Contacts between the two chains:
Residue E1 in the first protein is in contact with residue V141 in the second protein (closest heavy-atom distance 4.2 Å).
Residue E1 in the first protein is in contact with residue T142 in the second protein (closest heavy-atom distance 1.6 Å).
Residue E2 in the first protein interacts with residue T142 in the second protein (closest heavy-atom distance 4.1 Å).

This data describes a binding interaction between two proteins.

Sequence of the second protein:
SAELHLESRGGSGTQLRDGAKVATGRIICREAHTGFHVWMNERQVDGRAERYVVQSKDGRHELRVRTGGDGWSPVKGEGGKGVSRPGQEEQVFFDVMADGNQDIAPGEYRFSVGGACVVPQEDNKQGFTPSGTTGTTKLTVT

Sequence of the first protein:
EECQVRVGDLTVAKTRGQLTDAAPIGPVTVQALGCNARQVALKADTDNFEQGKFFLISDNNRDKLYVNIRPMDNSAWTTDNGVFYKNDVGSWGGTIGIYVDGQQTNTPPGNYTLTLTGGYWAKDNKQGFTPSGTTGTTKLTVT